The following describes two proteins that form a bound complex.

Sequence of protein 2:
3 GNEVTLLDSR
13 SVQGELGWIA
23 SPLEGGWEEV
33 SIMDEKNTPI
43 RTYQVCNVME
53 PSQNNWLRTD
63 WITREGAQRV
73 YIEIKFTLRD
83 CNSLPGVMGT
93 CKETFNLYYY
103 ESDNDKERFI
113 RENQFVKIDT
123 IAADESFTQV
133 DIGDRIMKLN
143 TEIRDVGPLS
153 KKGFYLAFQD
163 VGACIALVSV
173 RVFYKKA

Residue-level contacts at the interface:
Residue V32 in protein 2 is in contact with residue R7 in protein 1 (closest heavy-atom distance 3.7 Å).
Residue R81 in protein 2 contacts residue C4 in protein 1 (closest heavy-atom distance 4.8 Å).
Residue I167 in protein 2 contacts residue W10 in protein 1 (closest heavy-atom distance 4.4 Å).
Residue T79 in protein 2 contacts residue W10 in protein 1 (closest heavy-atom distance 3.1 Å).
Residue V50 in protein 2 contacts residue Y3 in protein 1 (closest heavy-atom distance 3.9 Å).
Residue L80 in protein 2 interacts with residue W10 in protein 1 (closest heavy-atom distance 3.9 Å).
Residue K140 in protein 2 interacts with residue Y6 in protein 1 (closest heavy-atom distance 4.3 Å).
Residue P87 in protein 2 is in contact with residue Y3 in protein 1 (closest heavy-atom distance 2.6 Å).
Residue Q46 in protein 2 is in contact with residue W10 in protein 1 (closest heavy-atom distance 4.5 Å).
Residue R137 in protein 2 contacts residue S9 in protein 1 (closest heavy-atom distance 3.5 Å).
Residue C166 in protein 2 interacts with residue W10 in protein 1 (closest heavy-atom distance 3.9 Å).
Residue A168 in protein 2 contacts residue Y6 in protein 1 (closest heavy-atom distance 3.8 Å).
Residue V32 in protein 2 is in contact with residue V5 in protein 1 (closest heavy-atom distance 4.1 Å).
Residue N49 in protein 2 contacts residue A1 in protein 1 (closest heavy-atom distance 3.8 Å).
Residue C166 in protein 2 contacts residue C4 in protein 1 (closest heavy-atom distance 4.0 Å).
Residue R81 in protein 2 interacts with residue C12 in protein 1 (closest heavy-atom distance 3.8 Å).
Residue L86 in protein 2 is in contact with residue C4 in protein 1 (closest heavy-atom distance 3.2 Å).
Residue I134 in protein 2 interacts with residue R7 in protein 1 (closest heavy-atom distance 4.9 Å).
Residue A168 in protein 2 is in contact with residue W10 in protein 1 (closest heavy-atom distance 4.1 Å).
Residue I134 in protein 2 interacts with residue G8 in protein 1 (closest heavy-atom distance 4.1 Å).
Residue T79 in protein 2 is in contact with residue Y6 in protein 1 (closest heavy-atom distance 3.6 Å).
Residue Q46 in protein 2 is in contact with residue C4 in protein 1 (closest heavy-atom distance 4.8 Å).
Residue M139 in protein 2 contacts residue Y6 in protein 1 (closest heavy-atom distance 3.3 Å).
Residue M139 in protein 2 contacts residue G8 in protein 1 (closest heavy-atom distance 4.2 Å).
Residue R137 in protein 2 is in contact with residue G8 in protein 1 (closest heavy-atom distance 3.5 Å).
Residue N49 in protein 2 interacts with residue P2 in protein 1 (closest heavy-atom distance 4.5 Å).
Residue Q46 in protein 2 contacts residue Y6 in protein 1 (closest heavy-atom distance 2.9 Å).
Residue L86 in protein 2 contacts residue C12 in protein 1 (closest heavy-atom distance 4.2 Å).
Residue C48 in protein 2 contacts residue P2 in protein 1 (closest heavy-atom distance 3.6 Å).
Residue R81 in protein 2 is in contact with residue W10 in protein 1 (closest heavy-atom distance 3.3 Å).
Residue I34 in protein 2 interacts with residue G8 in protein 1 (closest heavy-atom distance 3.6 Å).
Residue I34 in protein 2 interacts with residue R7 in protein 1 (closest heavy-atom distance 3.5 Å).
Residue M51 in protein 2 interacts with residue Y3 in protein 1 (closest heavy-atom distance 3.9 Å).
Residue C48 in protein 2 interacts with residue Y3 in protein 1 (closest heavy-atom distance 2.9 Å).
Residue G88 in protein 2 interacts with residue Y3 in protein 1 (closest heavy-atom distance 4.6 Å).
Residue Q46 in protein 2 is in contact with residue V5 in protein 1 (closest heavy-atom distance 3.6 Å).
Residue L86 in protein 2 interacts with residue Y3 in protein 1 (closest heavy-atom distance 3.8 Å).
Residue C48 in protein 2 is in contact with residue A1 in protein 1 (closest heavy-atom distance 4.2 Å).
Residue C48 in protein 2 interacts with residue C4 in protein 1 (closest heavy-atom distance 3.4 Å).
Residue L141 in protein 2 interacts with residue Y6 in protein 1 (closest heavy-atom distance 4.0 Å).
Residue S33 in protein 2 interacts with residue R7 in protein 1 (closest heavy-atom distance 4.0 Å).
Residue V32 in protein 2 interacts with residue Y6 in protein 1 (closest heavy-atom distance 4.1 Å).
Residue I34 in protein 2 contacts residue Y6 in protein 1 (closest heavy-atom distance 3.7 Å).
Residue V170 in protein 2 is in contact with residue Y6 in protein 1 (closest heavy-atom distance 4.3 Å).
Residue M90 in protein 2 interacts with residue Y3 in protein 1 (closest heavy-atom distance 3.8 Å).
Residue E30 in protein 2 contacts residue P2 in protein 1 (closest heavy-atom distance 4.9 Å).

Sequence of protein 1:
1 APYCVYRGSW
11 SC